Residue-level contacts at the interface:
Residue V648 in protein 2 contacts residue R24 in protein 1 (closest heavy-atom distance 3.5 Å).
Residue I644 in protein 2 contacts residue T16 in protein 1 (closest heavy-atom distance 3.6 Å).
Residue V648 in protein 2 interacts with residue I20 in protein 1 (closest heavy-atom distance 4.0 Å).
Residue I644 in protein 2 contacts residue I20 in protein 1 (closest heavy-atom distance 3.7 Å).
Residue I652 in protein 2 interacts with residue R24 in protein 1 (closest heavy-atom distance 3.5 Å).

This data describes a binding interaction between two proteins.

Sequence of protein 2:
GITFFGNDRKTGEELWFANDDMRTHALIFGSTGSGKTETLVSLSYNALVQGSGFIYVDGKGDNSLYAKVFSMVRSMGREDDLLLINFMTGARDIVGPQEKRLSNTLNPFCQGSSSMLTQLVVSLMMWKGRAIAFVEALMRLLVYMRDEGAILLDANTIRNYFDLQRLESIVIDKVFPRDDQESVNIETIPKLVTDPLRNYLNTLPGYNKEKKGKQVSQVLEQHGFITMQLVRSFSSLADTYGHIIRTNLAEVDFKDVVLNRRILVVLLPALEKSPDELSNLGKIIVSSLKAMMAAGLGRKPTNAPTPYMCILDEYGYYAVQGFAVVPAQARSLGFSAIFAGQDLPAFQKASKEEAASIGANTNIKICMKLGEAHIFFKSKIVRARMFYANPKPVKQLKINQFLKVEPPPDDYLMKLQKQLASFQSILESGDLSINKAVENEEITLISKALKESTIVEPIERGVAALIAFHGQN

Sequence of protein 1:
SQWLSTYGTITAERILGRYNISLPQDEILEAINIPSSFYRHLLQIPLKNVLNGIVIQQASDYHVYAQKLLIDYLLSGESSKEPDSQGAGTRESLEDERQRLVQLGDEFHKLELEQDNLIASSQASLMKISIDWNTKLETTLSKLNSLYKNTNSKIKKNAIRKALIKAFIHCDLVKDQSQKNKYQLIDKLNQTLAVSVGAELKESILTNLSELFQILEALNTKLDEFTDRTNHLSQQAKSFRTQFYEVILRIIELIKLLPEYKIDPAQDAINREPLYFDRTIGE